Interface contacts:
Residue Q127 in the second protein contacts residue A10 in the first protein (closest heavy-atom distance 3.7 Å).
Residue M130 in the second protein is in contact with residue W6 in the first protein (closest heavy-atom distance 3.3 Å).
Residue L126 in the second protein is in contact with residue A10 in the first protein (closest heavy-atom distance 4.3 Å).
Residue R129 in the second protein interacts with residue W9 in the first protein (closest heavy-atom distance 4.1 Å).
Residue R129 in the second protein interacts with residue G5 in the first protein (closest heavy-atom distance 4.0 Å).
Residue V128 in the second protein is in contact with residue E8 in the first protein (closest heavy-atom distance 4.0 Å).
Residue Q127 in the second protein is in contact with residue A12 in the first protein (closest heavy-atom distance 4.9 Å).
Residue M130 in the second protein interacts with residue G5 in the first protein (closest heavy-atom distance 3.5 Å).
Residue V128 in the second protein interacts with residue G11 in the first protein (closest heavy-atom distance 4.3 Å).
Residue R129 in the second protein interacts with residue E8 in the first protein (closest heavy-atom distance 4.2 Å).
Residue V128 in the second protein is in contact with residue W9 in the first protein (closest heavy-atom distance 3.4 Å).
Residue V121 in the second protein contacts residue A12 in the first protein (closest heavy-atom distance 4.1 Å).
Residue K125 in the second protein interacts with residue A12 in the first protein (closest heavy-atom distance 4.5 Å).
Residue R129 in the second protein contacts residue A10 in the first protein (closest heavy-atom distance 4.6 Å).
Residue V128 in the second protein contacts residue A10 in the first protein (closest heavy-atom distance 2.5 Å).
Residue L126 in the second protein is in contact with residue G11 in the first protein (closest heavy-atom distance 4.5 Å).
Residue Q127 in the second protein contacts residue G11 in the first protein (closest heavy-atom distance 3.7 Å).

This data describes a binding interaction between two proteins.

Sequence of the first protein:
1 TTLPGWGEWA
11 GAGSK

Sequence of the second protein:
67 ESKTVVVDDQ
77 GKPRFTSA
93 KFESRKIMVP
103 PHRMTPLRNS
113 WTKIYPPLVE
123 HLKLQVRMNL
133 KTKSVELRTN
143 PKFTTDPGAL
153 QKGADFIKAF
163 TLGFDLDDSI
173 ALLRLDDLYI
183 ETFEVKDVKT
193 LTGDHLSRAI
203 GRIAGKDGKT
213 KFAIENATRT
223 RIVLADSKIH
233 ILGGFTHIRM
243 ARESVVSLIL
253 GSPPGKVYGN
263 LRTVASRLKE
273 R